This data describes a binding interaction between two proteins.

Sequence of protein 2:
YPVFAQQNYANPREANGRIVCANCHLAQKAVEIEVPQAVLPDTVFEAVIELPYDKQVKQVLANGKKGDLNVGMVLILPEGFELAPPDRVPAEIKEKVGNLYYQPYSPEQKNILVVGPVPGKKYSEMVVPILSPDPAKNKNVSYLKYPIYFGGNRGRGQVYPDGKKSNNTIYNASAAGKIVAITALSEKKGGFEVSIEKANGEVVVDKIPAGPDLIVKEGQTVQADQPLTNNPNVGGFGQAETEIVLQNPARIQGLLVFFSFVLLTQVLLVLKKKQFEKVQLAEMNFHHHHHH

Sequence of protein 1:
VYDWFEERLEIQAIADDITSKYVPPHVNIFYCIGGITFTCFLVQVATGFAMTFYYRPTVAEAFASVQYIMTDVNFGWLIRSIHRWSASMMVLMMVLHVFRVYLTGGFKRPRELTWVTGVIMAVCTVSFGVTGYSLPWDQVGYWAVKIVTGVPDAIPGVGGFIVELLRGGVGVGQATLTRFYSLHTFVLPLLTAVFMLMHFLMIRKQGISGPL

Interface contacts:
Residue Y143 in protein 2 is in contact with residue M73 in protein 1 (closest heavy-atom distance 5.0 Å).
Residue A15 in protein 2 contacts residue Q142 in protein 1 (closest heavy-atom distance 4.3 Å).
Residue L144 in protein 2 interacts with residue T74 in protein 1 (closest heavy-atom distance 4.4 Å).
Residue L144 in protein 2 is in contact with residue M73 in protein 1 (closest heavy-atom distance 3.9 Å).
Residue S142 in protein 2 is in contact with residue T74 in protein 1 (closest heavy-atom distance 3.7 Å).
Residue R251 in protein 2 is in contact with residue W80 in protein 1 (closest heavy-atom distance 3.4 Å).